This data describes a binding interaction between two proteins.

Sequence of the second protein:
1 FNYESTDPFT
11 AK

Sequence of the first protein:
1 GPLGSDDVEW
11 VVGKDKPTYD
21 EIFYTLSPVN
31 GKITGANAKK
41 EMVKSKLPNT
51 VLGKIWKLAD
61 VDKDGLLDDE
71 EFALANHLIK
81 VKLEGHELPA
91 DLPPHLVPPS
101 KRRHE

Contacts between the two chains:
Residue W56 in the first protein contacts residue D7 in the second protein (closest heavy-atom distance 4.0 Å).
Residue N49 in the first protein contacts residue F9 in the second protein (closest heavy-atom distance 3.6 Å).
Residue W56 in the first protein interacts with residue P8 in the second protein (closest heavy-atom distance 4.6 Å).
Residue K39 in the first protein is in contact with residue P8 in the second protein (closest heavy-atom distance 2.9 Å).
Residue N49 in the first protein contacts residue P8 in the second protein (closest heavy-atom distance 4.6 Å).
Residue M42 in the first protein is in contact with residue F9 in the second protein (closest heavy-atom distance 3.4 Å).
Residue G53 in the first protein is in contact with residue F9 in the second protein (closest heavy-atom distance 3.5 Å).
Residue G35 in the first protein is in contact with residue P8 in the second protein (closest heavy-atom distance 3.8 Å).
Residue L52 in the first protein interacts with residue F9 in the second protein (closest heavy-atom distance 3.5 Å).
Residue W56 in the first protein contacts residue F9 in the second protein (closest heavy-atom distance 3.5 Å).
Residue K57 in the first protein interacts with residue E4 in the second protein (closest heavy-atom distance 2.6 Å).
Residue G53 in the first protein is in contact with residue D7 in the second protein (closest heavy-atom distance 4.8 Å).
Residue G65 in the first protein contacts residue T6 in the second protein (closest heavy-atom distance 4.9 Å).
Residue K57 in the first protein contacts residue D7 in the second protein (closest heavy-atom distance 4.9 Å).
Residue K39 in the first protein interacts with residue F9 in the second protein (closest heavy-atom distance 3.3 Å).